Sequence of the first protein:
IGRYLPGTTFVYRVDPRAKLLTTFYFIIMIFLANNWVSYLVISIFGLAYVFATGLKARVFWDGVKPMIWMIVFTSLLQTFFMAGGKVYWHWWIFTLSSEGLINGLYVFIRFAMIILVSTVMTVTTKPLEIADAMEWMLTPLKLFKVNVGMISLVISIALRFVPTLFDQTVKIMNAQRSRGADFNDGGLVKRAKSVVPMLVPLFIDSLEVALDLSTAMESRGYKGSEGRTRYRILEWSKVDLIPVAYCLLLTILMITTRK

Sequence of the second protein:
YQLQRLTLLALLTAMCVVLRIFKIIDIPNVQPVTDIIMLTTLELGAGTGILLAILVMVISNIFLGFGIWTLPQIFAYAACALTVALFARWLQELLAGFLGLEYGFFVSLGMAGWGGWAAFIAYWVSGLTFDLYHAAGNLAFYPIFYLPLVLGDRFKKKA

Contacts between the two chains:
Residue M139 in the first protein contacts residue S66 in the second protein (closest heavy-atom distance 2.7 Å).
Residue F208 in the first protein interacts with residue L165 in the second protein (closest heavy-atom distance 3.4 Å).
Residue F208 in the first protein contacts residue M44 in the second protein (closest heavy-atom distance 3.4 Å).
Residue T79 in the first protein is in contact with residue I137 in the second protein (closest heavy-atom distance 3.1 Å).
Residue S123 in the first protein contacts residue I80 in the second protein (closest heavy-atom distance 3.5 Å).
Residue G90 in the first protein is in contact with residue W133 in the second protein (closest heavy-atom distance 3.4 Å).
Residue S211 in the first protein interacts with residue L14 in the second protein (closest heavy-atom distance 3.5 Å).
Residue V175 in the first protein contacts residue I31 in the second protein (closest heavy-atom distance 3.7 Å).
Residue A197 in the first protein is in contact with residue A152 in the second protein (closest heavy-atom distance 3.6 Å).
Residue R8 in the first protein interacts with residue F72 in the second protein (closest heavy-atom distance 3.4 Å).
Residue M203 in the first protein is in contact with residue K29 in the second protein (closest heavy-atom distance 3.4 Å).
Residue I162 in the first protein contacts residue A16 in the second protein (closest heavy-atom distance 3.6 Å).
Residue F171 in the first protein contacts residue V24 in the second protein (closest heavy-atom distance 3.3 Å).
Residue F171 in the first protein is in contact with residue I27 in the second protein (closest heavy-atom distance 3.2 Å).
Residue I135 in the first protein interacts with residue L70 in the second protein (closest heavy-atom distance 3.7 Å).
Residue R182 in the first protein is in contact with residue D32 in the second protein (closest heavy-atom distance 2.5 Å).
Residue V205 in the first protein is in contact with residue I160 in the second protein (closest heavy-atom distance 3.6 Å).
Residue E213 in the first protein is in contact with residue K173 in the second protein (closest heavy-atom distance 3.5 Å).
Residue A163 in the first protein interacts with residue A20 in the second protein (closest heavy-atom distance 3.7 Å).
Residue P132 in the first protein is in contact with residue L70 in the second protein (closest heavy-atom distance 3.4 Å).
Residue I119 in the first protein contacts residue I80 in the second protein (closest heavy-atom distance 3.1 Å).
Residue K198 in the first protein is in contact with residue P159 in the second protein (closest heavy-atom distance 3.5 Å).
Residue F166 in the first protein contacts residue L17 in the second protein (closest heavy-atom distance 3.6 Å).
Residue G68 in the first protein interacts with residue Q79 in the second protein (closest heavy-atom distance 2.3 Å).
Residue M178 in the first protein interacts with residue I31 in the second protein (closest heavy-atom distance 3.6 Å).
Residue S219 in the first protein is in contact with residue Q10 in the second protein (closest heavy-atom distance 3.5 Å).
Residue V214 in the first protein is in contact with residue L17 in the second protein (closest heavy-atom distance 3.4 Å).
Residue M178 in the first protein contacts residue P34 in the second protein (closest heavy-atom distance 3.6 Å).
Residue A215 in the first protein interacts with residue L14 in the second protein (closest heavy-atom distance 3.4 Å).
Residue S211 in the first protein is in contact with residue L17 in the second protein (closest heavy-atom distance 3.5 Å).
Residue M72 in the first protein is in contact with residue P78 in the second protein (closest heavy-atom distance 3.6 Å).
Residue V200 in the first protein interacts with residue P34 in the second protein (closest heavy-atom distance 3.5 Å).
Residue A163 in the first protein interacts with residue A16 in the second protein (closest heavy-atom distance 3.5 Å).
Residue A215 in the first protein interacts with residue T13 in the second protein (closest heavy-atom distance 3.2 Å).
Residue L218 in the first protein interacts with residue T13 in the second protein (closest heavy-atom distance 3.6 Å).
Residue F171 in the first protein is in contact with residue I30 in the second protein (closest heavy-atom distance 3.1 Å).
Residue L212 in the first protein contacts residue D170 in the second protein (closest heavy-atom distance 3.3 Å).
Residue F171 in the first protein is in contact with residue K29 in the second protein (closest heavy-atom distance 3.5 Å).
Residue F208 in the first protein interacts with residue L18 in the second protein (closest heavy-atom distance 3.4 Å).
Residue V159 in the first protein contacts residue M63 in the second protein (closest heavy-atom distance 3.4 Å).
Residue L216 in the first protein interacts with residue K174 in the second protein (closest heavy-atom distance 3.3 Å).
Residue D210 in the first protein interacts with residue L17 in the second protein (closest heavy-atom distance 3.5 Å).
Residue T127 in the first protein is in contact with residue G71 in the second protein (closest heavy-atom distance 3.4 Å).
Residue T174 in the first protein is in contact with residue K29 in the second protein (closest heavy-atom distance 3.4 Å).
Residue Q83 in the first protein contacts residue W133 in the second protein (closest heavy-atom distance 3.3 Å).
Residue F208 in the first protein is in contact with residue M21 in the second protein (closest heavy-atom distance 3.3 Å).
Residue L207 in the first protein interacts with residue M21 in the second protein (closest heavy-atom distance 3.7 Å).
Residue V200 in the first protein is in contact with residue K29 in the second protein (closest heavy-atom distance 3.5 Å).
Residue T220 in the first protein is in contact with residue Q10 in the second protein (closest heavy-atom distance 3.4 Å).
Residue V159 in the first protein is in contact with residue A16 in the second protein (closest heavy-atom distance 3.6 Å).
Residue S219 in the first protein contacts residue T13 in the second protein (closest heavy-atom distance 2.1 Å).
Residue R8 in the first protein contacts residue G71 in the second protein (closest heavy-atom distance 3.5 Å).
Residue M178 in the first protein contacts residue D32 in the second protein (closest heavy-atom distance 3.4 Å).
Residue S211 in the first protein interacts with residue M21 in the second protein (closest heavy-atom distance 2.4 Å).
Residue L204 in the first protein contacts residue M21 in the second protein (closest heavy-atom distance 3.6 Å).
Residue F78 in the first protein interacts with residue V141 in the second protein (closest heavy-atom distance 3.4 Å).
Residue L216 in the first protein interacts with residue K173 in the second protein (closest heavy-atom distance 3.3 Å).
Residue L170 in the first protein contacts residue V24 in the second protein (closest heavy-atom distance 3.4 Å).
Residue R115 in the first protein interacts with residue W130 in the second protein (closest heavy-atom distance 3.0 Å).
Residue T79 in the first protein contacts residue A138 in the second protein (closest heavy-atom distance 3.6 Å).

This data describes a binding interaction between two proteins.